Contacts between the two chains:
Residue R120 in chain A is in contact with residue V40 in chain B (closest heavy-atom distance 4.3 Å).
Residue R120 in chain A interacts with residue T37 in chain B (closest heavy-atom distance 3.6 Å).
Residue Y17 in chain A contacts residue F53 in chain B (closest heavy-atom distance 4.5 Å).
Residue R120 in chain A contacts residue T39 in chain B (closest heavy-atom distance 5.0 Å).

Sequence of chain B:
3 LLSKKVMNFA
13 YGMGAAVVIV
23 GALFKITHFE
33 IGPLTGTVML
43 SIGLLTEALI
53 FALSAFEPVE

These two protein chains interact to form a complex.

Sequence of chain A:
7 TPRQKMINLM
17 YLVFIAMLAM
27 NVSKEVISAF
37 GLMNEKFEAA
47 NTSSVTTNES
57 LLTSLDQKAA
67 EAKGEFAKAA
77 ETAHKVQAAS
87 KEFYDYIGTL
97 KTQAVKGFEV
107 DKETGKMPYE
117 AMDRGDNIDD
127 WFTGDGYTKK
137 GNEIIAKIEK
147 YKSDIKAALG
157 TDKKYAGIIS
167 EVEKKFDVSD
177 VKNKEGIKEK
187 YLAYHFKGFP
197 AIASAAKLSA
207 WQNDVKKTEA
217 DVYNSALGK